Residue-level contacts at the interface:
Residue I132 in the first protein is in contact with residue V95 in the second protein (closest heavy-atom distance 4.1 Å).
Residue E169 in the first protein contacts residue V109 in the second protein (closest heavy-atom distance 3.8 Å).
Residue R196 in the first protein interacts with residue A96 in the second protein (closest heavy-atom distance 3.5 Å).
Residue F195 in the first protein contacts residue Y99 in the second protein (closest heavy-atom distance 3.6 Å).
Residue S134 in the first protein contacts residue Y99 in the second protein (closest heavy-atom distance 3.9 Å).
Residue R131 in the first protein interacts with residue Q104 in the second protein (closest heavy-atom distance 3.3 Å).
Residue W63 in the first protein contacts residue L41 in the second protein (closest heavy-atom distance 3.8 Å).
Residue N168 in the first protein is in contact with residue P110 in the second protein (closest heavy-atom distance 3.1 Å).
Residue P143 in the first protein is in contact with residue A98 in the second protein (closest heavy-atom distance 4.3 Å).
Residue W63 in the first protein is in contact with residue N45 in the second protein (closest heavy-atom distance 3.4 Å).
Residue R142 in the first protein interacts with residue Y99 in the second protein (closest heavy-atom distance 3.9 Å).
Residue R131 in the first protein is in contact with residue Y99 in the second protein (closest heavy-atom distance 2.7 Å).
Residue I147 in the first protein contacts residue Y99 in the second protein (closest heavy-atom distance 3.9 Å).
Residue R155 in the first protein interacts with residue R111 in the second protein (closest heavy-atom distance 3.6 Å).
Residue F136 in the first protein interacts with residue L94 in the second protein (closest heavy-atom distance 3.9 Å).
Residue T166 in the first protein interacts with residue P110 in the second protein (closest heavy-atom distance 4.1 Å).
Residue F195 in the first protein contacts residue G100 in the second protein (closest heavy-atom distance 3.8 Å).
Residue N168 in the first protein contacts residue R111 in the second protein (closest heavy-atom distance 4.4 Å).
Residue P143 in the first protein interacts with residue Y99 in the second protein (closest heavy-atom distance 3.1 Å).
Residue N199 in the first protein contacts residue Q93 in the second protein (closest heavy-atom distance 4.1 Å).
Residue I132 in the first protein contacts residue L94 in the second protein (closest heavy-atom distance 4.3 Å).
Residue Q197 in the first protein is in contact with residue Q101 in the second protein (closest heavy-atom distance 2.7 Å).
Residue I132 in the first protein is in contact with residue T91 in the second protein (closest heavy-atom distance 4.2 Å).
Residue P139 in the first protein interacts with residue L94 in the second protein (closest heavy-atom distance 4.2 Å).
Residue V64 in the first protein is in contact with residue F48 in the second protein (closest heavy-atom distance 4.0 Å).
Residue K141 in the first protein is in contact with residue A98 in the second protein (closest heavy-atom distance 4.0 Å).
Residue R131 in the first protein interacts with residue L106 in the second protein (closest heavy-atom distance 3.0 Å).
Residue T166 in the first protein interacts with residue R111 in the second protein (closest heavy-atom distance 3.2 Å).
Residue R131 in the first protein is in contact with residue W105 in the second protein (closest heavy-atom distance 4.1 Å).
Residue P164 in the first protein interacts with residue R111 in the second protein (closest heavy-atom distance 2.7 Å).
Residue N126 in the first protein contacts residue P108 in the second protein (closest heavy-atom distance 3.5 Å).
Residue A135 in the first protein contacts residue Y99 in the second protein (closest heavy-atom distance 3.7 Å).
Residue E169 in the first protein interacts with residue P110 in the second protein (closest heavy-atom distance 3.9 Å).
Residue R142 in the first protein is in contact with residue A98 in the second protein (closest heavy-atom distance 3.0 Å).
Residue E169 in the first protein contacts residue R111 in the second protein (closest heavy-atom distance 2.9 Å).
Residue R131 in the first protein contacts residue G103 in the second protein (closest heavy-atom distance 3.5 Å).
Residue A135 in the first protein interacts with residue L94 in the second protein (closest heavy-atom distance 3.7 Å).
Residue A135 in the first protein is in contact with residue A98 in the second protein (closest heavy-atom distance 3.8 Å).
Residue H163 in the first protein contacts residue R111 in the second protein (closest heavy-atom distance 4.3 Å).
Residue P128 in the first protein interacts with residue W105 in the second protein (closest heavy-atom distance 3.9 Å).
Residue L62 in the first protein is in contact with residue N45 in the second protein (closest heavy-atom distance 2.6 Å).
Residue R196 in the first protein contacts residue A97 in the second protein (closest heavy-atom distance 3.5 Å).
Residue Q197 in the first protein contacts residue G100 in the second protein (closest heavy-atom distance 3.4 Å).
Residue R131 in the first protein interacts with residue N107 in the second protein (closest heavy-atom distance 4.2 Å).
Residue V65 in the first protein interacts with residue T44 in the second protein (closest heavy-atom distance 4.2 Å).
Residue V64 in the first protein contacts residue N45 in the second protein (closest heavy-atom distance 2.7 Å).
Residue V65 in the first protein interacts with residue L41 in the second protein (closest heavy-atom distance 4.1 Å).
Residue P61 in the first protein interacts with residue N46 in the second protein (closest heavy-atom distance 4.1 Å).
Residue R142 in the first protein contacts residue A97 in the second protein (closest heavy-atom distance 3.0 Å).
Residue W63 in the first protein interacts with residue A42 in the second protein (closest heavy-atom distance 4.3 Å).
Residue L62 in the first protein contacts residue A49 in the second protein (closest heavy-atom distance 3.9 Å).
Residue N168 in the first protein is in contact with residue V109 in the second protein (closest heavy-atom distance 4.1 Å).
Residue P61 in the first protein contacts residue A49 in the second protein (closest heavy-atom distance 4.3 Å).
Residue V65 in the first protein is in contact with residue N45 in the second protein (closest heavy-atom distance 3.0 Å).
Residue D172 in the first protein interacts with residue V109 in the second protein (closest heavy-atom distance 3.4 Å).
Residue P128 in the first protein interacts with residue Q104 in the second protein (closest heavy-atom distance 3.4 Å).
Residue Q197 in the first protein contacts residue A97 in the second protein (closest heavy-atom distance 3.5 Å).
Residue I132 in the first protein is in contact with residue Q104 in the second protein (closest heavy-atom distance 4.2 Å).
Residue V64 in the first protein contacts residue A49 in the second protein (closest heavy-atom distance 4.0 Å).
Residue Q197 in the first protein is in contact with residue A96 in the second protein (closest heavy-atom distance 2.9 Å).

These two protein chains interact to form a complex.

Sequence of the second protein:
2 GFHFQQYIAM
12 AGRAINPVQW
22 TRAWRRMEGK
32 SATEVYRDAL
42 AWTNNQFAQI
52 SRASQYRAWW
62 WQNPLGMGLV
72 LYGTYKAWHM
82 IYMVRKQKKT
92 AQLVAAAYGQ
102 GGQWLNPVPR

Sequence of the first protein:
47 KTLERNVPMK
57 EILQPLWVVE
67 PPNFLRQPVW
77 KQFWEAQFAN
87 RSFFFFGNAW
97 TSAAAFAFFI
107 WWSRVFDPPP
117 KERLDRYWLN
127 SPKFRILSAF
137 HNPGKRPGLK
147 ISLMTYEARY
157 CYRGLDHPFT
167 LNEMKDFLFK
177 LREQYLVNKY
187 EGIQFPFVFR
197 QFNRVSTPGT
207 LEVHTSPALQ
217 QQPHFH